Sequence of chain B:
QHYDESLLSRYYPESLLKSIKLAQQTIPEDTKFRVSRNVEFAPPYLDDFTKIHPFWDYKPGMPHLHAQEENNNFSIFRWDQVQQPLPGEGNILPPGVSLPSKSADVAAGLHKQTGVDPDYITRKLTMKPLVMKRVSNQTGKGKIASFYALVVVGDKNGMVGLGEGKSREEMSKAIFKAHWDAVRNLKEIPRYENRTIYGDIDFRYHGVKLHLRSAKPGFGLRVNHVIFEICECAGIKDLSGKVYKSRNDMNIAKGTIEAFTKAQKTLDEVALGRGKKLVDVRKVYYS

These two protein chains interact to form a complex.

Residue-level contacts at the interface:
Residue Y590 in chain A contacts residue I194 in chain B (closest heavy-atom distance 3.5 Å).
Residue Y590 in chain A contacts residue M190 in chain B (closest heavy-atom distance 3.7 Å).
Residue A583 in chain A interacts with residue R153 in chain B (closest heavy-atom distance 3.3 Å).
Residue N591 in chain A is in contact with residue M151 in chain B (closest heavy-atom distance 3.9 Å).
Residue E579 in chain A interacts with residue R153 in chain B (closest heavy-atom distance 4.2 Å).
Residue K576 in chain A contacts residue K162 in chain B (closest heavy-atom distance 4.5 Å).
Residue M587 in chain A contacts residue K152 in chain B (closest heavy-atom distance 2.9 Å).
Residue Y590 in chain A interacts with residue S191 in chain B (closest heavy-atom distance 3.1 Å).
Residue M587 in chain A is in contact with residue M190 in chain B (closest heavy-atom distance 3.1 Å).
Residue Y590 in chain A is in contact with residue M151 in chain B (closest heavy-atom distance 4.8 Å).
Residue M587 in chain A contacts residue F166 in chain B (closest heavy-atom distance 3.4 Å).
Residue M587 in chain A is in contact with residue Y167 in chain B (closest heavy-atom distance 4.3 Å).
Residue M587 in chain A is in contact with residue R153 in chain B (closest heavy-atom distance 4.0 Å).
Residue M587 in chain A interacts with residue M151 in chain B (closest heavy-atom distance 3.5 Å).

Sequence of chain A:
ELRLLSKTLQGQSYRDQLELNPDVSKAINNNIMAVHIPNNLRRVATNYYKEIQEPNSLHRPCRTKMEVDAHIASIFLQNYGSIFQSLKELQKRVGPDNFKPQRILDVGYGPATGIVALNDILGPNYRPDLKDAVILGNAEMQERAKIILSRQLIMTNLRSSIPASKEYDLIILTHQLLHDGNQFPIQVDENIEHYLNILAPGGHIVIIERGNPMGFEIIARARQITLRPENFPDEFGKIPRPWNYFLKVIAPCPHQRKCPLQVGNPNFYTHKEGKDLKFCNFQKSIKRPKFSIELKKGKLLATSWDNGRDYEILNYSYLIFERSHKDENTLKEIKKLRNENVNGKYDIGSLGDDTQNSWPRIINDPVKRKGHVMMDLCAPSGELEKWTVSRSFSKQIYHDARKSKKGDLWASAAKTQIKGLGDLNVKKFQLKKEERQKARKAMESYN